This data describes a binding interaction between two proteins.

Sequence of the first protein:
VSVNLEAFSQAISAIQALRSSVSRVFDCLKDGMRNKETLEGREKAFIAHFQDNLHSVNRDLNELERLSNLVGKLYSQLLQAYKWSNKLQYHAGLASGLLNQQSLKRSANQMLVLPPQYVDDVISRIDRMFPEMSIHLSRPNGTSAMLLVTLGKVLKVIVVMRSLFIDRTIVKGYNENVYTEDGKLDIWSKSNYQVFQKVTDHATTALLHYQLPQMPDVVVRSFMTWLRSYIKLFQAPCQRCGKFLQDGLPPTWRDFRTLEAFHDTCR

Residue-level contacts at the interface:
Residue W113 in the first protein is in contact with residue I174 in the second protein (closest heavy-atom distance 4.0 Å).
Residue K79 in the first protein interacts with residue V57 in the second protein (closest heavy-atom distance 3.8 Å).
Residue A17 in the first protein interacts with residue Y60 in the second protein (closest heavy-atom distance 3.8 Å).
Residue L107 in the first protein contacts residue I164 in the second protein (closest heavy-atom distance 3.8 Å).
Residue L11 in the first protein interacts with residue H124 in the second protein (closest heavy-atom distance 3.5 Å).
Residue K79 in the first protein is in contact with residue C126 in the second protein (closest heavy-atom distance 3.8 Å).
Residue V77 in the first protein contacts residue V57 in the second protein (closest heavy-atom distance 3.8 Å).
Residue W113 in the first protein is in contact with residue A171 in the second protein (closest heavy-atom distance 3.8 Å).
Residue Q22 in the first protein is in contact with residue R121 in the second protein (closest heavy-atom distance 3.1 Å).
Residue A110 in the first protein is in contact with residue A171 in the second protein (closest heavy-atom distance 3.8 Å).
Residue I18 in the first protein interacts with residue H124 in the second protein (closest heavy-atom distance 4.1 Å).
Residue A17 in the first protein interacts with residue L120 in the second protein (closest heavy-atom distance 3.6 Å).
Residue F14 in the first protein is in contact with residue L127 in the second protein (closest heavy-atom distance 3.6 Å).
Residue N75 in the first protein interacts with residue K61 in the second protein (closest heavy-atom distance 4.0 Å).
Residue K79 in the first protein is in contact with residue L127 in the second protein (closest heavy-atom distance 3.6 Å).
Residue L117 in the first protein interacts with residue L178 in the second protein (closest heavy-atom distance 4.1 Å).
Residue L70 in the first protein contacts residue I64 in the second protein (closest heavy-atom distance 3.9 Å).
Residue E71 in the first protein contacts residue K68 in the second protein (closest heavy-atom distance 3.3 Å).
Residue Y104 in the first protein is in contact with residue Y157 in the second protein (closest heavy-atom distance 3.4 Å).
Residue F14 in the first protein interacts with residue H124 in the second protein (closest heavy-atom distance 4.1 Å).
Residue I21 in the first protein contacts residue L120 in the second protein (closest heavy-atom distance 3.6 Å).
Residue L73 in the first protein is in contact with residue Y60 in the second protein (closest heavy-atom distance 3.7 Å).
Residue S74 in the first protein interacts with residue Y60 in the second protein (closest heavy-atom distance 3.2 Å).
Residue L117 in the first protein contacts residue I174 in the second protein (closest heavy-atom distance 4.2 Å).
Residue F14 in the first protein interacts with residue A123 in the second protein (closest heavy-atom distance 3.6 Å).
Residue L70 in the first protein contacts residue Y60 in the second protein (closest heavy-atom distance 3.0 Å).
Residue V28 in the first protein contacts residue F109 in the second protein (closest heavy-atom distance 3.7 Å).
Residue S29 in the first protein is in contact with residue Y110 in the second protein (closest heavy-atom distance 3.3 Å).
Residue S74 in the first protein is in contact with residue K61 in the second protein (closest heavy-atom distance 2.7 Å).
Residue F32 in the first protein interacts with residue L74 in the second protein (closest heavy-atom distance 3.6 Å).
Residue V77 in the first protein interacts with residue Y60 in the second protein (closest heavy-atom distance 3.7 Å).
Residue L11 in the first protein interacts with residue S128 in the second protein (closest heavy-atom distance 3.7 Å).
Residue I21 in the first protein is in contact with residue L116 in the second protein (closest heavy-atom distance 3.6 Å).
Residue L107 in the first protein interacts with residue Q167 in the second protein (closest heavy-atom distance 3.7 Å).
Residue L108 in the first protein contacts residue Q129 in the second protein (closest heavy-atom distance 3.3 Å).
Residue V28 in the first protein interacts with residue L71 in the second protein (closest heavy-atom distance 4.1 Å).
Residue R25 in the first protein interacts with residue E117 in the second protein (closest heavy-atom distance 2.4 Å).
Residue Y111 in the first protein contacts residue Q167 in the second protein (closest heavy-atom distance 2.7 Å).
Residue L24 in the first protein contacts residue L67 in the second protein (closest heavy-atom distance 3.7 Å).
Residue I18 in the first protein contacts residue L120 in the second protein (closest heavy-atom distance 3.7 Å).
Residue L24 in the first protein is in contact with residue F109 in the second protein (closest heavy-atom distance 4.1 Å).
Residue L67 in the first protein contacts residue L71 in the second protein (closest heavy-atom distance 3.9 Å).
Residue I21 in the first protein is in contact with residue E117 in the second protein (closest heavy-atom distance 3.8 Å).
Residue F32 in the first protein interacts with residue A78 in the second protein (closest heavy-atom distance 4.1 Å).
Residue I21 in the first protein contacts residue C113 in the second protein (closest heavy-atom distance 3.8 Å).
Residue Q106 in the first protein contacts residue I168 in the second protein (closest heavy-atom distance 3.7 Å).
Residue L107 in the first protein interacts with residue I168 in the second protein (closest heavy-atom distance 3.6 Å).
Residue W113 in the first protein interacts with residue H175 in the second protein (closest heavy-atom distance 3.5 Å).
Residue Q22 in the first protein interacts with residue E117 in the second protein (closest heavy-atom distance 2.6 Å).
Residue G78 in the first protein is in contact with residue V57 in the second protein (closest heavy-atom distance 4.0 Å).
Residue L70 in the first protein interacts with residue L116 in the second protein (closest heavy-atom distance 4.0 Å).
Residue F32 in the first protein interacts with residue F102 in the second protein (closest heavy-atom distance 3.5 Å).
Residue K79 in the first protein is in contact with residue P56 in the second protein (closest heavy-atom distance 4.0 Å).
Residue L70 in the first protein is in contact with residue L67 in the second protein (closest heavy-atom distance 3.9 Å).
Residue N115 in the first protein is in contact with residue D132 in the second protein (closest heavy-atom distance 4.0 Å).
Residue L11 in the first protein contacts residue L127 in the second protein (closest heavy-atom distance 3.7 Å).
Residue Y111 in the first protein interacts with residue H136 in the second protein (closest heavy-atom distance 3.4 Å).
Residue N115 in the first protein interacts with residue K135 in the second protein (closest heavy-atom distance 2.8 Å).
Residue Y111 in the first protein contacts residue D132 in the second protein (closest heavy-atom distance 3.1 Å).
Residue N10 in the first protein contacts residue L127 in the second protein (closest heavy-atom distance 3.8 Å).

Sequence of the second protein:
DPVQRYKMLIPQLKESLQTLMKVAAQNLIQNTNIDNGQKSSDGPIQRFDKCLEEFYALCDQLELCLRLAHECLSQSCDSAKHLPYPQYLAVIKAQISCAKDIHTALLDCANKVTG